Sequence of the first protein:
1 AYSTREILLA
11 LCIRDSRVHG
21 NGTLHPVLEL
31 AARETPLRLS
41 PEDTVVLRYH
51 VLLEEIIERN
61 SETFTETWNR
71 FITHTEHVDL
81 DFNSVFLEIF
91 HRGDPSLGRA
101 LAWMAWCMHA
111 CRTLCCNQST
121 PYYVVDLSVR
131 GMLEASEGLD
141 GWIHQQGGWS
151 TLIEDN

The following describes two proteins that form a bound complex.

Sequence of the second protein:
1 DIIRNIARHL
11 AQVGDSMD

Residue-level contacts at the interface:
Residue F71 in the first protein contacts residue I2 in the second protein (closest heavy-atom distance 4.8 Å).
Residue I56 in the first protein is in contact with residue V13 in the second protein (closest heavy-atom distance 4.6 Å).
Residue F64 in the first protein interacts with residue L10 in the second protein (closest heavy-atom distance 4.0 Å).
Residue V85 in the first protein contacts residue A7 in the second protein (closest heavy-atom distance 3.9 Å).
Residue F71 in the first protein is in contact with residue I3 in the second protein (closest heavy-atom distance 4.8 Å).
Residue T67 in the first protein interacts with residue H9 in the second protein (closest heavy-atom distance 4.0 Å).
Residue V85 in the first protein contacts residue L10 in the second protein (closest heavy-atom distance 4.2 Å).
Residue E88 in the first protein is in contact with residue R4 in the second protein (closest heavy-atom distance 3.7 Å).
Residue A102 in the first protein contacts residue G14 in the second protein (closest heavy-atom distance 3.8 Å).
Residue L97 in the first protein interacts with residue M17 in the second protein (closest heavy-atom distance 4.6 Å).
Residue I89 in the first protein interacts with residue A7 in the second protein (closest heavy-atom distance 3.7 Å).
Residue R99 in the first protein is in contact with residue D18 in the second protein (closest heavy-atom distance 4.7 Å).
Residue I89 in the first protein is in contact with residue A11 in the second protein (closest heavy-atom distance 4.8 Å).
Residue F71 in the first protein is in contact with residue I6 in the second protein (closest heavy-atom distance 3.5 Å).
Residue W106 in the first protein interacts with residue L10 in the second protein (closest heavy-atom distance 3.4 Å).
Residue R99 in the first protein contacts residue A11 in the second protein (closest heavy-atom distance 3.9 Å).
Residue D81 in the first protein is in contact with residue I3 in the second protein (closest heavy-atom distance 3.4 Å).
Residue H74 in the first protein interacts with residue I2 in the second protein (closest heavy-atom distance 3.6 Å).
Residue T63 in the first protein contacts residue H9 in the second protein (closest heavy-atom distance 3.9 Å).
Residue E66 in the first protein interacts with residue H9 in the second protein (closest heavy-atom distance 4.7 Å).
Residue R99 in the first protein is in contact with residue D15 in the second protein (closest heavy-atom distance 3.0 Å).
Residue S84 in the first protein interacts with residue I3 in the second protein (closest heavy-atom distance 3.9 Å).
Residue G98 in the first protein contacts residue D18 in the second protein (closest heavy-atom distance 3.4 Å).
Residue R70 in the first protein contacts residue I6 in the second protein (closest heavy-atom distance 4.7 Å).
Residue I89 in the first protein interacts with residue L10 in the second protein (closest heavy-atom distance 3.9 Å).
Residue S96 in the first protein is in contact with residue D18 in the second protein (closest heavy-atom distance 3.7 Å).
Residue E88 in the first protein contacts residue I3 in the second protein (closest heavy-atom distance 4.2 Å).
Residue G98 in the first protein interacts with residue M17 in the second protein (closest heavy-atom distance 3.6 Å).
Residue R99 in the first protein interacts with residue G14 in the second protein (closest heavy-atom distance 3.7 Å).
Residue I56 in the first protein interacts with residue M17 in the second protein (closest heavy-atom distance 3.9 Å).
Residue A102 in the first protein is in contact with residue L10 in the second protein (closest heavy-atom distance 3.8 Å).
Residue A102 in the first protein interacts with residue M17 in the second protein (closest heavy-atom distance 4.9 Å).
Residue A102 in the first protein is in contact with residue V13 in the second protein (closest heavy-atom distance 4.2 Å).
Residue S96 in the first protein contacts residue D15 in the second protein (closest heavy-atom distance 4.6 Å).
Residue V85 in the first protein contacts residue I3 in the second protein (closest heavy-atom distance 3.8 Å).
Residue L101 in the first protein contacts residue M17 in the second protein (closest heavy-atom distance 3.6 Å).
Residue V85 in the first protein contacts residue I6 in the second protein (closest heavy-atom distance 4.4 Å).
Residue E88 in the first protein interacts with residue A7 in the second protein (closest heavy-atom distance 3.4 Å).
Residue G98 in the first protein contacts residue G14 in the second protein (closest heavy-atom distance 3.2 Å).
Residue W106 in the first protein interacts with residue I6 in the second protein (closest heavy-atom distance 4.1 Å).
Residue F64 in the first protein contacts residue V13 in the second protein (closest heavy-atom distance 4.5 Å).
Residue R92 in the first protein is in contact with residue R4 in the second protein (closest heavy-atom distance 3.3 Å).
Residue W103 in the first protein interacts with residue L10 in the second protein (closest heavy-atom distance 4.7 Å).
Residue S96 in the first protein interacts with residue G14 in the second protein (closest heavy-atom distance 5.0 Å).
Residue T67 in the first protein contacts residue I6 in the second protein (closest heavy-atom distance 3.6 Å).
Residue T67 in the first protein interacts with residue L10 in the second protein (closest heavy-atom distance 5.0 Å).
Residue L97 in the first protein interacts with residue D18 in the second protein (closest heavy-atom distance 4.4 Å).
Residue N60 in the first protein is in contact with residue V13 in the second protein (closest heavy-atom distance 3.4 Å).
Residue T63 in the first protein interacts with residue V13 in the second protein (closest heavy-atom distance 4.4 Å).
Residue R70 in the first protein is in contact with residue I2 in the second protein (closest heavy-atom distance 3.6 Å).